Sequence of protein 2:
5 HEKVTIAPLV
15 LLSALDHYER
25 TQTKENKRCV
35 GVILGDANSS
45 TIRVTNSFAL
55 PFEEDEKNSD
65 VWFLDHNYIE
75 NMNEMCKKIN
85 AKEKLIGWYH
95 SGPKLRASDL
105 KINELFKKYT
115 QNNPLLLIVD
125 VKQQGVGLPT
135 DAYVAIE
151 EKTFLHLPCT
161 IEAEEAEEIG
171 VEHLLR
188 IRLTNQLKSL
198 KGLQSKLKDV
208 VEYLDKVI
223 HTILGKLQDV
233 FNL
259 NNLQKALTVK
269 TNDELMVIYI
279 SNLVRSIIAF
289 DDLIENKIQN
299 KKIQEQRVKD

Sequence of protein 1:
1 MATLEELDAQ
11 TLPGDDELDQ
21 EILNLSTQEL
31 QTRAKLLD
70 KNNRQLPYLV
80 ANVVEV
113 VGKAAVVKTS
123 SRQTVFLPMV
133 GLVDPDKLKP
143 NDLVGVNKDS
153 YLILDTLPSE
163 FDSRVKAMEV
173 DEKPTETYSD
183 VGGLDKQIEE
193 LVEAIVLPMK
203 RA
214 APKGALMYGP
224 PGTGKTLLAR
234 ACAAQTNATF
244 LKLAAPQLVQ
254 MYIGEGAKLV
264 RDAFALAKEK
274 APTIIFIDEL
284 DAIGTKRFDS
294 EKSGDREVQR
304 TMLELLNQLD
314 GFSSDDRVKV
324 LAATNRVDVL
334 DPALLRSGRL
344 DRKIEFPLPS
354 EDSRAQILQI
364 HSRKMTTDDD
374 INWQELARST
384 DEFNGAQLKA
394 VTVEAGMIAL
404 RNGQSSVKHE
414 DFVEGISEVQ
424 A

This data describes a binding interaction between two proteins.

Interface contacts:
Residue K35 in protein 1 interacts with residue K82 in protein 2 (closest heavy-atom distance 3.2 Å).
Residue K70 in protein 1 interacts with residue K82 in protein 2 (closest heavy-atom distance 3.4 Å).
Residue T32 in protein 1 is in contact with residue K82 in protein 2 (closest heavy-atom distance 3.8 Å).
Residue Q28 in protein 1 interacts with residue E74 in protein 2 (closest heavy-atom distance 4.9 Å).
Residue L36 in protein 1 interacts with residue K82 in protein 2 (closest heavy-atom distance 3.8 Å).